Sequence of protein 1:
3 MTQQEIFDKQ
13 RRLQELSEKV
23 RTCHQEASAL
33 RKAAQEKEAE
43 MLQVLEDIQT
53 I

Sequence of protein 2:
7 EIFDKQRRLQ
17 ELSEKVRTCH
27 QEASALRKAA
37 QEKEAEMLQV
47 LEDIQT

These two protein chains interact to form a complex.

Contacts between the two chains:
Residue M43 in protein 1 interacts with residue E40 in protein 2 (closest heavy-atom distance 3.3 Å).
Residue L15 in protein 1 interacts with residue Q12 in protein 2 (closest heavy-atom distance 4.9 Å).
Residue L47 in protein 1 interacts with residue L47 in protein 2 (closest heavy-atom distance 4.7 Å).
Residue E40 in protein 1 is in contact with residue E40 in protein 2 (closest heavy-atom distance 4.6 Å).
Residue L15 in protein 1 is in contact with residue I8 in protein 2 (closest heavy-atom distance 4.5 Å).
Residue I50 in protein 1 is in contact with residue L47 in protein 2 (closest heavy-atom distance 4.3 Å).
Residue M43 in protein 1 interacts with residue M43 in protein 2 (closest heavy-atom distance 4.7 Å).
Residue R33 in protein 1 is in contact with residue R33 in protein 2 (closest heavy-atom distance 4.0 Å).
Residue L47 in protein 1 interacts with residue M43 in protein 2 (closest heavy-atom distance 3.8 Å).